This data describes a binding interaction between two proteins.

Sequence of the first protein:
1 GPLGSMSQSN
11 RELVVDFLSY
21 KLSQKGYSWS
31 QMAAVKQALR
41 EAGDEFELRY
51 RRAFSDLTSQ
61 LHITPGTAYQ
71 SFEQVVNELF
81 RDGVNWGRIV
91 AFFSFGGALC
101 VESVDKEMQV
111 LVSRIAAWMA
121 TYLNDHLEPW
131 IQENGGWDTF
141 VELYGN

Contacts between the two chains:
Residue R88 in the first protein contacts residue D12 in the second protein (closest heavy-atom distance 2.8 Å).
Residue E45 in the first protein is in contact with residue F14 in the second protein (closest heavy-atom distance 3.5 Å).
Residue A91 in the first protein is in contact with residue L7 in the second protein (closest heavy-atom distance 3.7 Å).
Residue W86 in the first protein interacts with residue N15 in the second protein (closest heavy-atom distance 3.4 Å).
Residue A42 in the first protein is in contact with residue F14 in the second protein (closest heavy-atom distance 3.5 Å).
Residue G87 in the first protein is in contact with residue G11 in the second protein (closest heavy-atom distance 3.2 Å).
Residue G87 in the first protein is in contact with residue F14 in the second protein (closest heavy-atom distance 4.1 Å).
Residue R49 in the first protein contacts residue F14 in the second protein (closest heavy-atom distance 3.9 Å).
Residue V75 in the first protein interacts with residue L7 in the second protein (closest heavy-atom distance 4.0 Å).
Residue A91 in the first protein interacts with residue G11 in the second protein (closest heavy-atom distance 4.3 Å).
Residue R88 in the first protein interacts with residue G11 in the second protein (closest heavy-atom distance 3.8 Å).
Residue A53 in the first protein interacts with residue A3 in the second protein (closest heavy-atom distance 4.9 Å).
Residue R49 in the first protein contacts residue A13 in the second protein (closest heavy-atom distance 4.7 Å).
Residue D56 in the first protein contacts residue A3 in the second protein (closest heavy-atom distance 4.2 Å).
Residue N85 in the first protein contacts residue G11 in the second protein (closest heavy-atom distance 4.0 Å).
Residue E45 in the first protein interacts with residue R16 in the second protein (closest heavy-atom distance 3.6 Å).
Residue F46 in the first protein interacts with residue G11 in the second protein (closest heavy-atom distance 3.6 Å).
Residue L57 in the first protein contacts residue A3 in the second protein (closest heavy-atom distance 3.6 Å).
Residue W86 in the first protein is in contact with residue R16 in the second protein (closest heavy-atom distance 3.5 Å).
Residue Y50 in the first protein is in contact with residue A13 in the second protein (closest heavy-atom distance 3.4 Å).
Residue F46 in the first protein contacts residue F14 in the second protein (closest heavy-atom distance 3.6 Å).
Residue G87 in the first protein contacts residue N15 in the second protein (closest heavy-atom distance 3.8 Å).
Residue L143 in the first protein interacts with residue R16 in the second protein (closest heavy-atom distance 3.2 Å).
Residue V90 in the first protein contacts residue F14 in the second protein (closest heavy-atom distance 4.0 Å).
Residue F54 in the first protein contacts residue L7 in the second protein (closest heavy-atom distance 4.3 Å).
Residue Q60 in the first protein is in contact with residue A3 in the second protein (closest heavy-atom distance 3.8 Å).
Residue Y144 in the first protein contacts residue R16 in the second protein (closest heavy-atom distance 3.0 Å).
Residue Y50 in the first protein interacts with residue F14 in the second protein (closest heavy-atom distance 3.8 Å).
Residue L57 in the first protein is in contact with residue L7 in the second protein (closest heavy-atom distance 3.8 Å).
Residue Y144 in the first protein interacts with residue F14 in the second protein (closest heavy-atom distance 2.8 Å).
Residue N85 in the first protein interacts with residue D12 in the second protein (closest heavy-atom distance 3.1 Å).
Residue N85 in the first protein is in contact with residue N15 in the second protein (closest heavy-atom distance 3.4 Å).
Residue Y144 in the first protein interacts with residue N15 in the second protein (closest heavy-atom distance 3.5 Å).
Residue F46 in the first protein interacts with residue L7 in the second protein (closest heavy-atom distance 3.8 Å).
Residue L79 in the first protein is in contact with residue L7 in the second protein (closest heavy-atom distance 4.5 Å).
Residue F95 in the first protein interacts with residue L7 in the second protein (closest heavy-atom distance 4.2 Å).

Sequence of the second protein:
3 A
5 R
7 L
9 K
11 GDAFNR